Residue-level contacts at the interface:
Residue N148 in chain A contacts residue K94 in chain B (closest heavy-atom distance 4.5 Å).
Residue S169 in chain A is in contact with residue R92 in chain B (closest heavy-atom distance 4.0 Å).
Residue G167 in chain A contacts residue A64 in chain B (closest heavy-atom distance 4.2 Å).
Residue P266 in chain A contacts residue C144 in chain B (closest heavy-atom distance 4.8 Å).
Residue G166 in chain A interacts with residue M62 in chain B (closest heavy-atom distance 3.6 Å).
Residue L262 in chain A interacts with residue F89 in chain B (closest heavy-atom distance 4.9 Å).
Residue P266 in chain A is in contact with residue C160 in chain B (closest heavy-atom distance 3.2 Å).
Residue G166 in chain A contacts residue S65 in chain B (closest heavy-atom distance 4.9 Å).
Residue T264 in chain A interacts with residue C144 in chain B (closest heavy-atom distance 3.0 Å).
Residue F181 in chain A contacts residue M62 in chain B (closest heavy-atom distance 4.4 Å).
Residue V343 in chain A contacts residue H161 in chain B (closest heavy-atom distance 3.9 Å).
Residue V145 in chain A is in contact with residue L142 in chain B (closest heavy-atom distance 4.8 Å).
Residue T264 in chain A contacts residue V145 in chain B (closest heavy-atom distance 3.8 Å).
Residue F168 in chain A is in contact with residue L69 in chain B (closest heavy-atom distance 4.2 Å).
Residue G166 in chain A interacts with residue V68 in chain B (closest heavy-atom distance 3.9 Å).
Residue W163 in chain A interacts with residue S60 in chain B (closest heavy-atom distance 4.8 Å).
Residue W163 in chain A interacts with residue V59 in chain B (closest heavy-atom distance 2.9 Å).
Residue L262 in chain A interacts with residue K90 in chain B (closest heavy-atom distance 4.8 Å).
Residue W163 in chain A is in contact with residue M62 in chain B (closest heavy-atom distance 3.0 Å).
Residue D171 in chain A is in contact with residue K90 in chain B (closest heavy-atom distance 3.1 Å).
Residue L262 in chain A interacts with residue P95 in chain B (closest heavy-atom distance 4.2 Å).
Residue P265 in chain A interacts with residue C160 in chain B (closest heavy-atom distance 4.5 Å).
Residue E162 in chain A interacts with residue A64 in chain B (closest heavy-atom distance 5.0 Å).
Residue S169 in chain A is in contact with residue G93 in chain B (closest heavy-atom distance 3.1 Å).
Residue F168 in chain A interacts with residue S72 in chain B (closest heavy-atom distance 3.0 Å).
Residue P266 in chain A is in contact with residue P159 in chain B (closest heavy-atom distance 4.5 Å).
Residue F168 in chain A contacts residue V68 in chain B (closest heavy-atom distance 4.8 Å).
Residue F168 in chain A interacts with residue K94 in chain B (closest heavy-atom distance 5.0 Å).
Residue W141 in chain A is in contact with residue G143 in chain B (closest heavy-atom distance 4.2 Å).
Residue F168 in chain A is in contact with residue R92 in chain B (closest heavy-atom distance 3.9 Å).
Residue W163 in chain A is in contact with residue S63 in chain B (closest heavy-atom distance 3.3 Å).
Residue L262 in chain A contacts residue V145 in chain B (closest heavy-atom distance 3.1 Å).
Residue E162 in chain A interacts with residue S63 in chain B (closest heavy-atom distance 3.4 Å).
Residue T144 in chain A is in contact with residue K94 in chain B (closest heavy-atom distance 4.4 Å).
Residue P261 in chain A interacts with residue P95 in chain B (closest heavy-atom distance 4.5 Å).
Residue A173 in chain A is in contact with residue V68 in chain B (closest heavy-atom distance 4.8 Å).
Residue I268 in chain A interacts with residue C144 in chain B (closest heavy-atom distance 4.8 Å).
Residue R177 in chain A contacts residue S63 in chain B (closest heavy-atom distance 4.4 Å).
Residue L262 in chain A is in contact with residue A88 in chain B (closest heavy-atom distance 4.4 Å).
Residue G167 in chain A is in contact with residue S63 in chain B (closest heavy-atom distance 4.1 Å).
Residue W141 in chain A contacts residue C144 in chain B (closest heavy-atom distance 4.6 Å).
Residue P266 in chain A interacts with residue H161 in chain B (closest heavy-atom distance 4.6 Å).
Residue G166 in chain A is in contact with residue A64 in chain B (closest heavy-atom distance 4.4 Å).
Residue T264 in chain A contacts residue C160 in chain B (closest heavy-atom distance 3.9 Å).
Residue G166 in chain A is in contact with residue S63 in chain B (closest heavy-atom distance 4.0 Å).
Residue W165 in chain A is in contact with residue K94 in chain B (closest heavy-atom distance 5.0 Å).
Residue R177 in chain A is in contact with residue M62 in chain B (closest heavy-atom distance 2.2 Å).
Residue P261 in chain A interacts with residue V145 in chain B (closest heavy-atom distance 4.6 Å).
Residue P261 in chain A contacts residue G93 in chain B (closest heavy-atom distance 4.3 Å).
Residue G167 in chain A contacts residue V68 in chain B (closest heavy-atom distance 4.1 Å).
Residue W141 in chain A contacts residue V145 in chain B (closest heavy-atom distance 4.6 Å).
Residue R177 in chain A contacts residue S61 in chain B (closest heavy-atom distance 4.7 Å).

This data describes a binding interaction between two proteins.

Sequence of chain B:
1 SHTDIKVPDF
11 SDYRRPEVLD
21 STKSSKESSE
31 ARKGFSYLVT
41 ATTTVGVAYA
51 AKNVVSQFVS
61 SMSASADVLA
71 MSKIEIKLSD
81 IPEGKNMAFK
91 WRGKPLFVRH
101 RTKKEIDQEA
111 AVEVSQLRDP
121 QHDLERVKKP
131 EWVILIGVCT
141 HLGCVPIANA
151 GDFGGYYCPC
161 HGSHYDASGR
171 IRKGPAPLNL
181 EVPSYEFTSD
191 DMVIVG

Sequence of chain A:
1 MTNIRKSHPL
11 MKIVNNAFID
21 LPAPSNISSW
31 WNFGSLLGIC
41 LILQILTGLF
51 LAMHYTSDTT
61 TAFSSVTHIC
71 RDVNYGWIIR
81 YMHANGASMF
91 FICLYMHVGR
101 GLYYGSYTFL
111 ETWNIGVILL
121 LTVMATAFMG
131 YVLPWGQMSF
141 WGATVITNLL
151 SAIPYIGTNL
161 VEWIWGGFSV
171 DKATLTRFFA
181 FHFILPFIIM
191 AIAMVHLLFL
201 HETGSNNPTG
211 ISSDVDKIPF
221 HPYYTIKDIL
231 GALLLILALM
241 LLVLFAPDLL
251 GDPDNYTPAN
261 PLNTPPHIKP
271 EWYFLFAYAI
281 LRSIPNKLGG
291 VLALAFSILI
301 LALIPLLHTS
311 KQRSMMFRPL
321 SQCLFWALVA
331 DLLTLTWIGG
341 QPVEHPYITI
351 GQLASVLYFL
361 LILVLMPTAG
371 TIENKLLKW